Sequence of protein 1:
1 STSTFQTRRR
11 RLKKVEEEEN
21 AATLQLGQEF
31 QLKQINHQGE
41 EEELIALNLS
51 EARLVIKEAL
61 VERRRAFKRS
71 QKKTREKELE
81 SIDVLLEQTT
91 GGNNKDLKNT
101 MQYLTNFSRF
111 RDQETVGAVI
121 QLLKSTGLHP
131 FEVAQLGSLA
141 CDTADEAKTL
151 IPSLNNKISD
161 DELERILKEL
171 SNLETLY

The following describes two proteins that form a bound complex.

Sequence of protein 2:
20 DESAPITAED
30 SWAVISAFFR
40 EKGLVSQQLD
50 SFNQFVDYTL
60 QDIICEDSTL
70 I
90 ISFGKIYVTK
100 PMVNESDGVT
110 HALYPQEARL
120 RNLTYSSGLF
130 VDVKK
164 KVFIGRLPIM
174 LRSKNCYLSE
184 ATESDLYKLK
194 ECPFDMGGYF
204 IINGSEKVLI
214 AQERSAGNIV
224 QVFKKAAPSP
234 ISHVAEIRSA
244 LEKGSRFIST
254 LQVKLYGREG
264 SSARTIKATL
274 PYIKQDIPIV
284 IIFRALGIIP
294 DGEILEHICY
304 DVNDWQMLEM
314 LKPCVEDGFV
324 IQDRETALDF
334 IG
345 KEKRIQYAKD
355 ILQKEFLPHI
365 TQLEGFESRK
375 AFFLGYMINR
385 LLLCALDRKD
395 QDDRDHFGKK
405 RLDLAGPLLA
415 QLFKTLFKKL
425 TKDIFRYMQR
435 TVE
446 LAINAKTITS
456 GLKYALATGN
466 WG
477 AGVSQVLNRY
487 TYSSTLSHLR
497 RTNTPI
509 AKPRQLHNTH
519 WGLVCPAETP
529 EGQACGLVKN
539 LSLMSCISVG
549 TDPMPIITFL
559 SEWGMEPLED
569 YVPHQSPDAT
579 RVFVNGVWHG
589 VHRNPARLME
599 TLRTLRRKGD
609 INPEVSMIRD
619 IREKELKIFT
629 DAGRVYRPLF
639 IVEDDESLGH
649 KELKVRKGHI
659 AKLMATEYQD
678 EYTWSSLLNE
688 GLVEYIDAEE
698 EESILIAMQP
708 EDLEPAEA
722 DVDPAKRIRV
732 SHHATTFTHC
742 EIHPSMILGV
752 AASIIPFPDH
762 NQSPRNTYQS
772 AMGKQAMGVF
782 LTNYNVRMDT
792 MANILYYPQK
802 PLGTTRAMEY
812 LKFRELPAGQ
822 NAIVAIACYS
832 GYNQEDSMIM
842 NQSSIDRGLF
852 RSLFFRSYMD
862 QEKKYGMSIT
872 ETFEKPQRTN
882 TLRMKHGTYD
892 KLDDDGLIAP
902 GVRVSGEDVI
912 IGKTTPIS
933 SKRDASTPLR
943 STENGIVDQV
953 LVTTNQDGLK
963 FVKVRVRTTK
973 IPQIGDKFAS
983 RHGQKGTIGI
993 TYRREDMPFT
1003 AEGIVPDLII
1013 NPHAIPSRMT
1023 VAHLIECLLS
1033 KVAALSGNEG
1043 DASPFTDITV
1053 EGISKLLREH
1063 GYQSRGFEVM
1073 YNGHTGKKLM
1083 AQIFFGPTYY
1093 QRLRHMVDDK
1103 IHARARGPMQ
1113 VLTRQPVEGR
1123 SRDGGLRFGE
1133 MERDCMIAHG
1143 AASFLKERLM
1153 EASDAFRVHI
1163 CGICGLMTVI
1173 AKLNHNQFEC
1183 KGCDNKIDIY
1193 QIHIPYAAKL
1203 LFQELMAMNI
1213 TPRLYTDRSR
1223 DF

Interface contacts:
Residue I1165 in protein 2 is in contact with residue L12 in protein 1 (closest heavy-atom distance 3.3 Å).
Residue Y1217 in protein 2 contacts residue L12 in protein 1 (closest heavy-atom distance 4.6 Å).
Residue I1165 in protein 2 contacts residue R10 in protein 1 (closest heavy-atom distance 4.9 Å).
Residue I1165 in protein 2 interacts with residue K14 in protein 1 (closest heavy-atom distance 3.4 Å).
Residue Y1217 in protein 2 is in contact with residue R10 in protein 1 (closest heavy-atom distance 5.0 Å).